Sequence of the second protein:
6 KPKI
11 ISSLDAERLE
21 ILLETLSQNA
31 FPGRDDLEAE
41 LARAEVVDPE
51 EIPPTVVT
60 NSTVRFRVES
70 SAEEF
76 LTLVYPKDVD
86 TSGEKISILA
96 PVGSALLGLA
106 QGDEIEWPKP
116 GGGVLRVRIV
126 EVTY

Sequence of the first protein:
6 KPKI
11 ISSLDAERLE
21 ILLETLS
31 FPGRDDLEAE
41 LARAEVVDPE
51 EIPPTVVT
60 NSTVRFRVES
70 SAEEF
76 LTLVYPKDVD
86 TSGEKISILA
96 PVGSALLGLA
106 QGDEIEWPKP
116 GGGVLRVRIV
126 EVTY

These two protein chains interact to form a complex.

Contacts between the two chains:
Residue P113 in the second protein interacts with residue I110 in the first protein (closest heavy-atom distance 3.6 Å).
Residue P115 in the second protein contacts residue L37 in the first protein (closest heavy-atom distance 3.8 Å).
Residue P113 in the second protein is in contact with residue V97 in the first protein (closest heavy-atom distance 3.9 Å).
Residue W112 in the second protein is in contact with residue V97 in the first protein (closest heavy-atom distance 4.2 Å).
Residue D36 in the second protein contacts residue P115 in the first protein (closest heavy-atom distance 3.4 Å).
Residue P32 in the second protein is in contact with residue F74 in the first protein (closest heavy-atom distance 3.5 Å).
Residue L26 in the second protein contacts residue S87 in the first protein (closest heavy-atom distance 3.4 Å).
Residue P32 in the second protein interacts with residue W112 in the first protein (closest heavy-atom distance 3.8 Å).
Residue K114 in the second protein interacts with residue D36 in the first protein (closest heavy-atom distance 3.6 Å).
Residue P113 in the second protein is in contact with residue W112 in the first protein (closest heavy-atom distance 4.2 Å).
Residue A100 in the second protein is in contact with residue P115 in the first protein (closest heavy-atom distance 3.9 Å).
Residue L120 in the second protein interacts with residue P32 in the first protein (closest heavy-atom distance 3.0 Å).
Residue G33 in the second protein is in contact with residue L120 in the first protein (closest heavy-atom distance 4.2 Å).
Residue T86 in the second protein interacts with residue L94 in the first protein (closest heavy-atom distance 4.3 Å).
Residue P115 in the second protein interacts with residue D36 in the first protein (closest heavy-atom distance 3.5 Å).
Residue P81 in the second protein contacts residue T86 in the first protein (closest heavy-atom distance 3.4 Å).
Residue L37 in the second protein contacts residue P115 in the first protein (closest heavy-atom distance 3.7 Å).
Residue P96 in the second protein interacts with residue I91 in the first protein (closest heavy-atom distance 3.9 Å).
Residue E111 in the second protein interacts with residue P113 in the first protein (closest heavy-atom distance 3.2 Å).
Residue D35 in the second protein contacts residue E72 in the first protein (closest heavy-atom distance 3.5 Å).
Residue L94 in the second protein interacts with residue T86 in the first protein (closest heavy-atom distance 4.0 Å).
Residue P115 in the second protein interacts with residue G33 in the first protein (closest heavy-atom distance 3.7 Å).
Residue W112 in the second protein interacts with residue P32 in the first protein (closest heavy-atom distance 3.9 Å).
Residue L76 in the second protein is in contact with residue P96 in the first protein (closest heavy-atom distance 4.3 Å).
Residue P115 in the second protein contacts residue A100 in the first protein (closest heavy-atom distance 3.9 Å).
Residue P96 in the second protein interacts with residue W112 in the first protein (closest heavy-atom distance 3.7 Å).
Residue T86 in the second protein interacts with residue K82 in the first protein (closest heavy-atom distance 3.9 Å).
Residue P113 in the second protein is in contact with residue E111 in the first protein (closest heavy-atom distance 3.1 Å).
Residue N29 in the second protein is in contact with residue E89 in the first protein (closest heavy-atom distance 3.5 Å).
Residue E40 in the second protein interacts with residue G116 in the first protein (closest heavy-atom distance 3.1 Å).
Residue G116 in the second protein contacts residue K6 in the first protein (closest heavy-atom distance 2.9 Å).
Residue N29 in the second protein is in contact with residue S87 in the first protein (closest heavy-atom distance 3.8 Å).
Residue I91 in the second protein contacts residue P96 in the first protein (closest heavy-atom distance 4.0 Å).
Residue P113 in the second protein is in contact with residue A100 in the first protein (closest heavy-atom distance 3.6 Å).
Residue P115 in the second protein is in contact with residue S99 in the first protein (closest heavy-atom distance 3.6 Å).
Residue F74 in the second protein contacts residue P32 in the first protein (closest heavy-atom distance 3.4 Å).
Residue G33 in the second protein interacts with residue P115 in the first protein (closest heavy-atom distance 3.6 Å).
Residue V97 in the second protein contacts residue P96 in the first protein (closest heavy-atom distance 3.6 Å).
Residue W112 in the second protein interacts with residue P96 in the first protein (closest heavy-atom distance 3.5 Å).
Residue D36 in the second protein interacts with residue K114 in the first protein (closest heavy-atom distance 3.4 Å).
Residue V84 in the second protein is in contact with residue V84 in the first protein (closest heavy-atom distance 4.2 Å).
Residue P115 in the second protein is in contact with residue E40 in the first protein (closest heavy-atom distance 3.5 Å).
Residue T86 in the second protein is in contact with residue P81 in the first protein (closest heavy-atom distance 3.7 Å).
Residue K114 in the second protein interacts with residue A100 in the first protein (closest heavy-atom distance 4.0 Å).
Residue L94 in the second protein interacts with residue S87 in the first protein (closest heavy-atom distance 3.9 Å).
Residue V97 in the second protein contacts residue P113 in the first protein (closest heavy-atom distance 4.0 Å).
Residue A100 in the second protein contacts residue P113 in the first protein (closest heavy-atom distance 3.6 Å).
Residue P32 in the second protein contacts residue L120 in the first protein (closest heavy-atom distance 4.1 Å).
Residue A30 in the second protein contacts residue F74 in the first protein (closest heavy-atom distance 3.3 Å).
Residue W112 in the second protein interacts with residue P113 in the first protein (closest heavy-atom distance 4.2 Å).
Residue A100 in the second protein interacts with residue K114 in the first protein (closest heavy-atom distance 4.0 Å).
Residue P32 in the second protein contacts residue L76 in the first protein (closest heavy-atom distance 4.2 Å).
Residue S99 in the second protein contacts residue P115 in the first protein (closest heavy-atom distance 3.4 Å).
Residue L94 in the second protein interacts with residue G88 in the first protein (closest heavy-atom distance 3.9 Å).
Residue P96 in the second protein contacts residue V97 in the first protein (closest heavy-atom distance 3.7 Å).
Residue E72 in the second protein is in contact with residue P32 in the first protein (closest heavy-atom distance 4.2 Å).
Residue E40 in the second protein interacts with residue P115 in the first protein (closest heavy-atom distance 4.1 Å).
Residue G116 in the second protein is in contact with residue E40 in the first protein (closest heavy-atom distance 3.2 Å).
Residue F31 in the second protein is in contact with residue G88 in the first protein (closest heavy-atom distance 3.8 Å).
Residue P96 in the second protein interacts with residue L76 in the first protein (closest heavy-atom distance 4.2 Å).